Interface contacts:
Residue R161 in protein 1 contacts residue G139 in protein 2 (closest heavy-atom distance 3.5 Å).
Residue F215 in protein 1 is in contact with residue L71 in protein 2 (closest heavy-atom distance 3.5 Å).
Residue Y195 in protein 1 contacts residue E97 in protein 2 (closest heavy-atom distance 3.4 Å).
Residue L170 in protein 1 contacts residue Y64 in protein 2 (closest heavy-atom distance 4.4 Å).
Residue H96 in protein 1 is in contact with residue A141 in protein 2 (closest heavy-atom distance 4.2 Å).
Residue L170 in protein 1 interacts with residue I104 in protein 2 (closest heavy-atom distance 3.8 Å).
Residue R171 in protein 1 is in contact with residue W103 in protein 2 (closest heavy-atom distance 3.2 Å).
Residue T172 in protein 1 interacts with residue L102 in protein 2 (closest heavy-atom distance 3.8 Å).
Residue S168 in protein 1 is in contact with residue P105 in protein 2 (closest heavy-atom distance 3.9 Å).
Residue K94 in protein 1 contacts residue A141 in protein 2 (closest heavy-atom distance 4.2 Å).
Residue G169 in protein 1 interacts with residue W103 in protein 2 (closest heavy-atom distance 3.6 Å).
Residue H105 in protein 1 interacts with residue A141 in protein 2 (closest heavy-atom distance 4.2 Å).
Residue Y195 in protein 1 contacts residue T98 in protein 2 (closest heavy-atom distance 3.7 Å).
Residue G169 in protein 1 interacts with residue P105 in protein 2 (closest heavy-atom distance 3.4 Å).
Residue N202 in protein 1 interacts with residue N65 in protein 2 (closest heavy-atom distance 3.1 Å).
Residue F215 in protein 1 interacts with residue M100 in protein 2 (closest heavy-atom distance 4.3 Å).
Residue R199 in protein 1 contacts residue V69 in protein 2 (closest heavy-atom distance 3.9 Å).
Residue V217 in protein 1 contacts residue L71 in protein 2 (closest heavy-atom distance 4.3 Å).
Residue F215 in protein 1 contacts residue N95 in protein 2 (closest heavy-atom distance 3.2 Å).
Residue R199 in protein 1 contacts residue N65 in protein 2 (closest heavy-atom distance 3.0 Å).
Residue R166 in protein 1 interacts with residue Y64 in protein 2 (closest heavy-atom distance 3.5 Å).
Residue R161 in protein 1 contacts residue R140 in protein 2 (closest heavy-atom distance 3.3 Å).
Residue N173 in protein 1 interacts with residue W132 in protein 2 (closest heavy-atom distance 3.4 Å).
Residue M194 in protein 1 is in contact with residue E97 in protein 2 (closest heavy-atom distance 3.3 Å).
Residue S168 in protein 1 is in contact with residue Y64 in protein 2 (closest heavy-atom distance 3.9 Å).
Residue N173 in protein 1 interacts with residue M100 in protein 2 (closest heavy-atom distance 3.3 Å).
Residue S168 in protein 1 interacts with residue L111 in protein 2 (closest heavy-atom distance 4.2 Å).
Residue R171 in protein 1 is in contact with residue L102 in protein 2 (closest heavy-atom distance 3.4 Å).
Residue R176 in protein 1 is in contact with residue G139 in protein 2 (closest heavy-atom distance 3.3 Å).
Residue V217 in protein 1 interacts with residue M100 in protein 2 (closest heavy-atom distance 3.8 Å).
Residue L170 in protein 1 is in contact with residue L102 in protein 2 (closest heavy-atom distance 4.2 Å).
Residue N202 in protein 1 interacts with residue P66 in protein 2 (closest heavy-atom distance 4.3 Å).
Residue F215 in protein 1 interacts with residue V69 in protein 2 (closest heavy-atom distance 4.4 Å).
Residue F174 in protein 1 interacts with residue N99 in protein 2 (closest heavy-atom distance 3.4 Å).
Residue R171 in protein 1 interacts with residue M101 in protein 2 (closest heavy-atom distance 3.9 Å).
Residue N173 in protein 1 is in contact with residue M101 in protein 2 (closest heavy-atom distance 3.0 Å).
Residue N173 in protein 1 interacts with residue N99 in protein 2 (closest heavy-atom distance 4.0 Å).
Residue L170 in protein 1 contacts residue L111 in protein 2 (closest heavy-atom distance 3.7 Å).
Residue F174 in protein 1 interacts with residue M100 in protein 2 (closest heavy-atom distance 4.2 Å).
Residue R161 in protein 1 is in contact with residue W136 in protein 2 (closest heavy-atom distance 3.0 Å).
Residue H96 in protein 1 is in contact with residue G139 in protein 2 (closest heavy-atom distance 3.3 Å).
Residue S168 in protein 1 interacts with residue N108 in protein 2 (closest heavy-atom distance 3.5 Å).
Residue F174 in protein 1 interacts with residue W136 in protein 2 (closest heavy-atom distance 3.1 Å).
Residue F216 in protein 1 is in contact with residue V69 in protein 2 (closest heavy-atom distance 3.7 Å).
Residue T172 in protein 1 interacts with residue M101 in protein 2 (closest heavy-atom distance 3.6 Å).
Residue N173 in protein 1 is in contact with residue W136 in protein 2 (closest heavy-atom distance 4.5 Å).
Residue L170 in protein 1 is in contact with residue W103 in protein 2 (closest heavy-atom distance 3.8 Å).
Residue L170 in protein 1 contacts residue P105 in protein 2 (closest heavy-atom distance 4.2 Å).
Residue F174 in protein 1 is in contact with residue W132 in protein 2 (closest heavy-atom distance 4.2 Å).
Residue D175 in protein 1 contacts residue W136 in protein 2 (closest heavy-atom distance 3.7 Å).
Residue C196 in protein 1 is in contact with residue T98 in protein 2 (closest heavy-atom distance 3.2 Å).
Residue Y195 in protein 1 interacts with residue N99 in protein 2 (closest heavy-atom distance 4.1 Å).
Residue D175 in protein 1 interacts with residue N99 in protein 2 (closest heavy-atom distance 2.8 Å).
Residue F174 in protein 1 interacts with residue T98 in protein 2 (closest heavy-atom distance 3.7 Å).
Residue V217 in protein 1 interacts with residue Y64 in protein 2 (closest heavy-atom distance 3.8 Å).
Residue D175 in protein 1 interacts with residue A135 in protein 2 (closest heavy-atom distance 2.8 Å).
Residue V217 in protein 1 is in contact with residue V69 in protein 2 (closest heavy-atom distance 4.5 Å).
Residue R199 in protein 1 interacts with residue Y64 in protein 2 (closest heavy-atom distance 3.4 Å).
Residue D175 in protein 1 interacts with residue G139 in protein 2 (closest heavy-atom distance 4.1 Å).
Residue L170 in protein 1 contacts residue F62 in protein 2 (closest heavy-atom distance 3.8 Å).

Sequence of protein 1:
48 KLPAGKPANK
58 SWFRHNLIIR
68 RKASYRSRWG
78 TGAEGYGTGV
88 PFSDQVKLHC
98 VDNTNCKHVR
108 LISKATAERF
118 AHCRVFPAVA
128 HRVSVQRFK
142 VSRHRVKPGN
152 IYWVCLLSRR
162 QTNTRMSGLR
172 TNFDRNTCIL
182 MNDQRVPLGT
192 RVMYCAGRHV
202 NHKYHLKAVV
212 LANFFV

These two protein chains interact to form a complex.

Sequence of protein 2:
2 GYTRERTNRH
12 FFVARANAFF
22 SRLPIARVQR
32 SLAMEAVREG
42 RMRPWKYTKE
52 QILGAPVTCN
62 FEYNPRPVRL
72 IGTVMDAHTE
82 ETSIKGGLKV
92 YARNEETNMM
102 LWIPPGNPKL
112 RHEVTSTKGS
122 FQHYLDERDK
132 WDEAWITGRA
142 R